The following describes two proteins that form a bound complex.

Interface contacts:
Residue F40 in chain B interacts with residue G5 in chain A (closest heavy-atom distance 4.0 Å).
Residue K43 in chain B contacts residue R8 in chain A (closest heavy-atom distance 4.2 Å).
Residue K43 in chain B contacts residue R6 in chain A (closest heavy-atom distance 3.9 Å).
Residue K43 in chain B contacts residue G7 in chain A (closest heavy-atom distance 3.5 Å).
Residue R23 in chain B is in contact with residue G5 in chain A (closest heavy-atom distance 3.8 Å).
Residue F29 in chain B contacts residue G5 in chain A (closest heavy-atom distance 3.7 Å).
Residue R47 in chain B contacts residue R4 in chain A (closest heavy-atom distance 4.9 Å).
Residue R23 in chain B interacts with residue G7 in chain A (closest heavy-atom distance 4.3 Å).
Residue F40 in chain B is in contact with residue R6 in chain A (closest heavy-atom distance 4.4 Å).
Residue R47 in chain B is in contact with residue R2 in chain A (closest heavy-atom distance 2.8 Å).
Residue R23 in chain B interacts with residue R6 in chain A (closest heavy-atom distance 4.1 Å).

Sequence of chain A:
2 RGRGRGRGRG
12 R

Sequence of chain B:
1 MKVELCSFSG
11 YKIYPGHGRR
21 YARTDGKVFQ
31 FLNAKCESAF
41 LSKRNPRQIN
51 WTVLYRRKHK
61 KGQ